Sequence of protein 1:
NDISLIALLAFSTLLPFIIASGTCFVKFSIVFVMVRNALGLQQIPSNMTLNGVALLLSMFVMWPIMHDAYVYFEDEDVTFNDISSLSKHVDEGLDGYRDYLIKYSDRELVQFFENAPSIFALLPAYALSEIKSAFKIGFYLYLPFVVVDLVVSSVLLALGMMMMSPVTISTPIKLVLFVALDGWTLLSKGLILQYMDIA

Sequence of protein 2:
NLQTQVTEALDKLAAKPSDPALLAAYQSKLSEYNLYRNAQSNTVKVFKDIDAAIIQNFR

Contacts between the two chains:
Residue I8 in protein 1 interacts with residue F79 in protein 2 (closest heavy-atom distance 4.5 Å).
Residue I8 in protein 1 interacts with residue I75 in protein 2 (closest heavy-atom distance 3.7 Å).
Residue L11 in protein 1 interacts with residue I75 in protein 2 (closest heavy-atom distance 4.3 Å).
Residue D4 in protein 1 interacts with residue D72 in protein 2 (closest heavy-atom distance 3.5 Å).
Residue L11 in protein 1 interacts with residue F79 in protein 2 (closest heavy-atom distance 4.5 Å).
Residue L11 in protein 1 interacts with residue I76 in protein 2 (closest heavy-atom distance 4.2 Å).
Residue D4 in protein 1 interacts with residue I71 in protein 2 (closest heavy-atom distance 3.7 Å).
Residue L7 in protein 1 contacts residue I75 in protein 2 (closest heavy-atom distance 4.8 Å).
Residue T15 in protein 1 is in contact with residue F79 in protein 2 (closest heavy-atom distance 4.3 Å).
Residue L7 in protein 1 interacts with residue D72 in protein 2 (closest heavy-atom distance 4.6 Å).
Residue A12 in protein 1 contacts residue F79 in protein 2 (closest heavy-atom distance 4.4 Å).

This data describes a binding interaction between two proteins.